This data describes a binding interaction between two proteins.

Contacts between the two chains:
Residue D99 in chain B contacts residue K23 in chain A (closest heavy-atom distance 4.1 Å).
Residue G101 in chain B is in contact with residue P16 in chain A (closest heavy-atom distance 3.7 Å).
Residue V96 in chain B is in contact with residue I22 in chain A (closest heavy-atom distance 3.8 Å).
Residue N118 in chain B interacts with residue Y31 in chain A (closest heavy-atom distance 4.0 Å).
Residue M95 in chain B interacts with residue T24 in chain A (closest heavy-atom distance 4.3 Å).
Residue I92 in chain B contacts residue N28 in chain A (closest heavy-atom distance 2.9 Å).
Residue V96 in chain B is in contact with residue N25 in chain A (closest heavy-atom distance 3.8 Å).
Residue R94 in chain B contacts residue V26 in chain A (closest heavy-atom distance 3.2 Å).
Residue M95 in chain B interacts with residue N25 in chain A (closest heavy-atom distance 3.2 Å).
Residue L40 in chain B is in contact with residue I22 in chain A (closest heavy-atom distance 4.1 Å).
Residue F145 in chain B contacts residue N28 in chain A (closest heavy-atom distance 3.4 Å).
Residue Y98 in chain B is in contact with residue R21 in chain A (closest heavy-atom distance 3.3 Å).
Residue I93 in chain B is in contact with residue V26 in chain A (closest heavy-atom distance 4.4 Å).
Residue I92 in chain B is in contact with residue Y31 in chain A (closest heavy-atom distance 3.8 Å).
Residue D47 in chain B is in contact with residue P18 in chain A (closest heavy-atom distance 4.7 Å).
Residue C138 in chain B interacts with residue T24 in chain A (closest heavy-atom distance 3.7 Å).
Residue C138 in chain B is in contact with residue V26 in chain A (closest heavy-atom distance 3.6 Å).
Residue G101 in chain B is in contact with residue R15 in chain A (closest heavy-atom distance 3.7 Å).
Residue L91 in chain B is in contact with residue Y31 in chain A (closest heavy-atom distance 3.8 Å).
Residue V96 in chain B is in contact with residue T24 in chain A (closest heavy-atom distance 3.7 Å).
Residue L102 in chain B is in contact with residue R15 in chain A (closest heavy-atom distance 3.8 Å).
Residue N44 in chain B is in contact with residue P18 in chain A (closest heavy-atom distance 4.3 Å).
Residue R94 in chain B is in contact with residue N25 in chain A (closest heavy-atom distance 3.1 Å).
Residue C97 in chain B interacts with residue T24 in chain A (closest heavy-atom distance 2.9 Å).
Residue T114 in chain B is in contact with residue Y31 in chain A (closest heavy-atom distance 3.4 Å).
Residue R94 in chain B contacts residue I27 in chain A (closest heavy-atom distance 3.3 Å).
Residue F57 in chain B interacts with residue R15 in chain A (closest heavy-atom distance 3.6 Å).
Residue I93 in chain B interacts with residue I27 in chain A (closest heavy-atom distance 3.8 Å).
Residue L141 in chain B contacts residue V26 in chain A (closest heavy-atom distance 4.2 Å).
Residue S142 in chain B contacts residue V26 in chain A (closest heavy-atom distance 3.7 Å).
Residue L131 in chain B contacts residue K23 in chain A (closest heavy-atom distance 3.8 Å).
Residue I43 in chain B interacts with residue P18 in chain A (closest heavy-atom distance 3.8 Å).
Residue D47 in chain B contacts residue R15 in chain A (closest heavy-atom distance 3.4 Å).
Residue F145 in chain B interacts with residue P29 in chain A (closest heavy-atom distance 4.0 Å).
Residue G101 in chain B contacts residue R21 in chain A (closest heavy-atom distance 3.7 Å).
Residue D47 in chain B interacts with residue R21 in chain A (closest heavy-atom distance 2.7 Å).
Residue M95 in chain B interacts with residue V26 in chain A (closest heavy-atom distance 2.8 Å).
Residue I43 in chain B interacts with residue I22 in chain A (closest heavy-atom distance 3.8 Å).
Residue Y98 in chain B is in contact with residue I22 in chain A (closest heavy-atom distance 3.9 Å).
Residue Q51 in chain B is in contact with residue F14 in chain A (closest heavy-atom distance 4.1 Å).
Residue I93 in chain B interacts with residue Y31 in chain A (closest heavy-atom distance 4.0 Å).
Residue Q50 in chain B is in contact with residue R15 in chain A (closest heavy-atom distance 2.9 Å).
Residue I43 in chain B is in contact with residue R21 in chain A (closest heavy-atom distance 4.0 Å).
Residue Y98 in chain B interacts with residue K23 in chain A (closest heavy-atom distance 4.0 Å).
Residue C97 in chain B is in contact with residue K23 in chain A (closest heavy-atom distance 2.8 Å).
Residue F145 in chain B contacts residue I27 in chain A (closest heavy-atom distance 3.8 Å).
Residue Y90 in chain B is in contact with residue N28 in chain A (closest heavy-atom distance 4.0 Å).
Residue P39 in chain B contacts residue N25 in chain A (closest heavy-atom distance 3.6 Å).
Residue Y90 in chain B is in contact with residue Y31 in chain A (closest heavy-atom distance 2.6 Å).
Residue L89 in chain B contacts residue N28 in chain A (closest heavy-atom distance 3.3 Å).
Residue L40 in chain B interacts with residue P18 in chain A (closest heavy-atom distance 3.9 Å).
Residue D99 in chain B interacts with residue R21 in chain A (closest heavy-atom distance 2.9 Å).
Residue I93 in chain B is in contact with residue N28 in chain A (closest heavy-atom distance 3.0 Å).
Residue D100 in chain B is in contact with residue R15 in chain A (closest heavy-atom distance 2.7 Å).
Residue F145 in chain B interacts with residue V26 in chain A (closest heavy-atom distance 3.6 Å).
Residue P39 in chain B is in contact with residue I22 in chain A (closest heavy-atom distance 3.4 Å).
Residue C97 in chain B contacts residue R21 in chain A (closest heavy-atom distance 4.5 Å).
Residue D100 in chain B contacts residue R21 in chain A (closest heavy-atom distance 3.1 Å).
Residue L40 in chain B contacts residue L19 in chain A (closest heavy-atom distance 4.0 Å).
Residue C97 in chain B is in contact with residue I22 in chain A (closest heavy-atom distance 3.8 Å).

Sequence of chain A:
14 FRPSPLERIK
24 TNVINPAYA

Sequence of chain B:
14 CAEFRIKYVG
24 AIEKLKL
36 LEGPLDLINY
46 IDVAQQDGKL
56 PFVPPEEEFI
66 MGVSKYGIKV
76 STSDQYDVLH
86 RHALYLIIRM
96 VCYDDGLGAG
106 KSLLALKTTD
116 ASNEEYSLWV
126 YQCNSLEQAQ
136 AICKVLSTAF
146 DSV